Sequence of the second protein:
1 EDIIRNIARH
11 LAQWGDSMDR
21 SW

Interface contacts:
Residue M76 in the first protein is in contact with residue I7 in the second protein (closest heavy-atom distance 3.7 Å).
Residue G106 in the first protein contacts residue D19 in the second protein (closest heavy-atom distance 3.2 Å).
Residue G106 in the first protein interacts with residue D16 in the second protein (closest heavy-atom distance 5.0 Å).
Residue L80 in the first protein contacts residue I4 in the second protein (closest heavy-atom distance 4.0 Å).
Residue M76 in the first protein is in contact with residue N6 in the second protein (closest heavy-atom distance 4.4 Å).
Residue I61 in the first protein is in contact with residue W22 in the second protein (closest heavy-atom distance 3.5 Å).
Residue W105 in the first protein interacts with residue W22 in the second protein (closest heavy-atom distance 3.9 Å).
Residue E72 in the first protein interacts with residue H10 in the second protein (closest heavy-atom distance 3.0 Å).
Residue I94 in the first protein is in contact with residue I4 in the second protein (closest heavy-atom distance 3.7 Å).
Residue R107 in the first protein interacts with residue A12 in the second protein (closest heavy-atom distance 4.0 Å).
Residue L98 in the first protein interacts with residue A12 in the second protein (closest heavy-atom distance 3.6 Å).
Residue G106 in the first protein interacts with residue W22 in the second protein (closest heavy-atom distance 3.7 Å).
Residue M76 in the first protein is in contact with residue W14 in the second protein (closest heavy-atom distance 3.8 Å).
Residue E89 in the first protein is in contact with residue E1 in the second protein (closest heavy-atom distance 4.4 Å).
Residue K93 in the first protein is in contact with residue I4 in the second protein (closest heavy-atom distance 3.7 Å).
Residue N66 in the first protein contacts residue M18 in the second protein (closest heavy-atom distance 4.8 Å).
Residue S97 in the first protein interacts with residue A8 in the second protein (closest heavy-atom distance 3.6 Å).
Residue V109 in the first protein interacts with residue M18 in the second protein (closest heavy-atom distance 4.1 Å).
Residue N104 in the first protein interacts with residue D19 in the second protein (closest heavy-atom distance 3.5 Å).
Residue A110 in the first protein interacts with residue L11 in the second protein (closest heavy-atom distance 3.5 Å).
Residue L80 in the first protein is in contact with residue I7 in the second protein (closest heavy-atom distance 3.9 Å).
Residue F73 in the first protein interacts with residue L11 in the second protein (closest heavy-atom distance 3.9 Å).
Residue I94 in the first protein interacts with residue L11 in the second protein (closest heavy-atom distance 3.5 Å).
Residue E72 in the first protein contacts residue W14 in the second protein (closest heavy-atom distance 3.5 Å).
Residue H79 in the first protein contacts residue I3 in the second protein (closest heavy-atom distance 3.8 Å).
Residue W105 in the first protein contacts residue D19 in the second protein (closest heavy-atom distance 3.4 Å).
Residue N104 in the first protein contacts residue G15 in the second protein (closest heavy-atom distance 4.0 Å).
Residue L98 in the first protein interacts with residue A8 in the second protein (closest heavy-atom distance 4.5 Å).
Residue G62 in the first protein contacts residue W22 in the second protein (closest heavy-atom distance 4.2 Å).
Residue Y69 in the first protein is in contact with residue W14 in the second protein (closest heavy-atom distance 3.3 Å).
Residue L80 in the first protein interacts with residue I3 in the second protein (closest heavy-atom distance 3.6 Å).
Residue L163 in the first protein is in contact with residue W22 in the second protein (closest heavy-atom distance 4.2 Å).
Residue I94 in the first protein is in contact with residue I7 in the second protein (closest heavy-atom distance 3.8 Å).
Residue F73 in the first protein contacts residue W14 in the second protein (closest heavy-atom distance 3.6 Å).
Residue G106 in the first protein interacts with residue M18 in the second protein (closest heavy-atom distance 3.5 Å).
Residue I94 in the first protein is in contact with residue A8 in the second protein (closest heavy-atom distance 3.9 Å).
Residue R107 in the first protein contacts residue G15 in the second protein (closest heavy-atom distance 3.8 Å).
Residue I65 in the first protein is in contact with residue M18 in the second protein (closest heavy-atom distance 4.0 Å).
Residue Y69 in the first protein interacts with residue Q13 in the second protein (closest heavy-atom distance 4.4 Å).
Residue F114 in the first protein interacts with residue I7 in the second protein (closest heavy-atom distance 4.8 Å).
Residue M76 in the first protein contacts residue H10 in the second protein (closest heavy-atom distance 3.6 Å).
Residue Y90 in the first protein contacts residue I4 in the second protein (closest heavy-atom distance 3.8 Å).
Residue R107 in the first protein interacts with residue D16 in the second protein (closest heavy-atom distance 2.9 Å).
Residue M76 in the first protein is in contact with residue I3 in the second protein (closest heavy-atom distance 3.4 Å).
Residue V109 in the first protein contacts residue W22 in the second protein (closest heavy-atom distance 3.7 Å).
Residue A110 in the first protein contacts residue G15 in the second protein (closest heavy-atom distance 4.0 Å).
Residue L98 in the first protein interacts with residue L11 in the second protein (closest heavy-atom distance 3.8 Å).
Residue F73 in the first protein contacts residue I7 in the second protein (closest heavy-atom distance 4.0 Å).
Residue N104 in the first protein contacts residue D16 in the second protein (closest heavy-atom distance 3.0 Å).
Residue L77 in the first protein interacts with residue I7 in the second protein (closest heavy-atom distance 4.3 Å).
Residue G106 in the first protein interacts with residue G15 in the second protein (closest heavy-atom distance 3.2 Å).
Residue G62 in the first protein interacts with residue M18 in the second protein (closest heavy-atom distance 4.0 Å).
Residue F114 in the first protein interacts with residue L11 in the second protein (closest heavy-atom distance 3.8 Å).
Residue K93 in the first protein is in contact with residue E1 in the second protein (closest heavy-atom distance 2.6 Å).
Residue I65 in the first protein is in contact with residue S17 in the second protein (closest heavy-atom distance 4.3 Å).
Residue A110 in the first protein contacts residue M18 in the second protein (closest heavy-atom distance 3.9 Å).
Residue I65 in the first protein contacts residue W14 in the second protein (closest heavy-atom distance 4.1 Å).

The following describes two proteins that form a bound complex.

Sequence of the first protein:
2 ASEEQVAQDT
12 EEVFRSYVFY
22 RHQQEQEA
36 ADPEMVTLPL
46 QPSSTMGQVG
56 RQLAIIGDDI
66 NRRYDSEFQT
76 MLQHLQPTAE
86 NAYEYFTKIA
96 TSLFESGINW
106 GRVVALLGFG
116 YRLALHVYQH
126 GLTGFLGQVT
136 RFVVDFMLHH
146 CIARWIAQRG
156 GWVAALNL